Sequence of the first protein:
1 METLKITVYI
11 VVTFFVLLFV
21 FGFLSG

The following describes two proteins that form a bound complex.

Sequence of the second protein:
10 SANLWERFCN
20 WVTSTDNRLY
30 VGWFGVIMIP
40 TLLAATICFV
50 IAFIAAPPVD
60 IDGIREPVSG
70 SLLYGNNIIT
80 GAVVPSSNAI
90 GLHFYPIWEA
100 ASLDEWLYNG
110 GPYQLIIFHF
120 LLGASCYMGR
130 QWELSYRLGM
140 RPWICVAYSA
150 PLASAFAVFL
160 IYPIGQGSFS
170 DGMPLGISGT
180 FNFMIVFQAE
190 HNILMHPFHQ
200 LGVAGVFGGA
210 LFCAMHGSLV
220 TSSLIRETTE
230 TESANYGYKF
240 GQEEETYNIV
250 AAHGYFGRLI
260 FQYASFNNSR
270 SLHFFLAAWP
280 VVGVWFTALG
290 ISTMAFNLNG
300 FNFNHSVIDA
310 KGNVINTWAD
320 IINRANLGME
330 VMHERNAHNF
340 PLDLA

Interface contacts:
Residue I96 in the second protein interacts with residue L4 in the first protein (closest heavy-atom distance 4.1 Å).
Residue W97 in the second protein interacts with residue V8 in the first protein (closest heavy-atom distance 3.8 Å).
Residue F33 in the second protein is in contact with residue F19 in the first protein (closest heavy-atom distance 4.0 Å).
Residue I36 in the second protein is in contact with residue F15 in the first protein (closest heavy-atom distance 4.0 Å).
Residue T22 in the second protein interacts with residue G26 in the first protein (closest heavy-atom distance 4.9 Å).
Residue V35 in the second protein interacts with residue L18 in the first protein (closest heavy-atom distance 4.1 Å).
Residue I36 in the second protein interacts with residue V16 in the first protein (closest heavy-atom distance 3.9 Å).
Residue V35 in the second protein interacts with residue F19 in the first protein (closest heavy-atom distance 4.3 Å).
Residue W32 in the second protein is in contact with residue L18 in the first protein (closest heavy-atom distance 4.1 Å).
Residue W14 in the second protein interacts with residue S25 in the first protein (closest heavy-atom distance 4.2 Å).
Residue W32 in the second protein interacts with residue G22 in the first protein (closest heavy-atom distance 3.5 Å).
Residue W32 in the second protein is in contact with residue F19 in the first protein (closest heavy-atom distance 3.4 Å).
Residue W97 in the second protein interacts with residue L4 in the first protein (closest heavy-atom distance 4.6 Å).
Residue I36 in the second protein contacts residue F19 in the first protein (closest heavy-atom distance 4.0 Å).
Residue W14 in the second protein interacts with residue G22 in the first protein (closest heavy-atom distance 4.5 Å).
Residue W131 in the second protein interacts with residue F23 in the first protein (closest heavy-atom distance 4.9 Å).
Residue W97 in the second protein interacts with residue M1 in the first protein (closest heavy-atom distance 3.9 Å).
Residue F33 in the second protein interacts with residue F23 in the first protein (closest heavy-atom distance 4.1 Å).
Residue W97 in the second protein contacts residue Y9 in the first protein (closest heavy-atom distance 3.9 Å).
Residue F17 in the second protein is in contact with residue L18 in the first protein (closest heavy-atom distance 4.2 Å).
Residue P39 in the second protein interacts with residue F15 in the first protein (closest heavy-atom distance 4.2 Å).
Residue C18 in the second protein is in contact with residue S25 in the first protein (closest heavy-atom distance 3.9 Å).
Residue V35 in the second protein contacts residue F15 in the first protein (closest heavy-atom distance 4.0 Å).
Residue E132 in the second protein interacts with residue F23 in the first protein (closest heavy-atom distance 4.2 Å).
Residue E15 in the second protein contacts residue S25 in the first protein (closest heavy-atom distance 4.9 Å).
Residue W14 in the second protein contacts residue F21 in the first protein (closest heavy-atom distance 3.6 Å).
Residue W32 in the second protein is in contact with residue F23 in the first protein (closest heavy-atom distance 4.1 Å).
Residue A99 in the second protein interacts with residue M1 in the first protein (closest heavy-atom distance 4.9 Å).
Residue C18 in the second protein interacts with residue G26 in the first protein (closest heavy-atom distance 4.4 Å).
Residue I96 in the second protein contacts residue M1 in the first protein (closest heavy-atom distance 4.1 Å).
Residue W97 in the second protein is in contact with residue K5 in the first protein (closest heavy-atom distance 3.5 Å).
Residue W14 in the second protein interacts with residue L18 in the first protein (closest heavy-atom distance 5.0 Å).
Residue W32 in the second protein is in contact with residue G26 in the first protein (closest heavy-atom distance 4.1 Å).